This data describes a binding interaction between two proteins.

Sequence of protein 2:
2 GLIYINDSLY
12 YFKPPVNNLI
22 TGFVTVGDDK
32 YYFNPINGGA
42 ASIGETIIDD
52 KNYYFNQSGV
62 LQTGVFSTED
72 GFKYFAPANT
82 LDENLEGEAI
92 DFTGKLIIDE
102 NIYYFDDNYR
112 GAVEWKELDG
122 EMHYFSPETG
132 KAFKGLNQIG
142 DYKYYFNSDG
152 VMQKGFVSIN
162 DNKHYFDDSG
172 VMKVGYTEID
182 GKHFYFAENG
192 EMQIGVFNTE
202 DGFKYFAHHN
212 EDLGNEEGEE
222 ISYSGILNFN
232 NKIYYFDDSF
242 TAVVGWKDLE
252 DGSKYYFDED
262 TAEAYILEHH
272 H

Sequence of protein 1:
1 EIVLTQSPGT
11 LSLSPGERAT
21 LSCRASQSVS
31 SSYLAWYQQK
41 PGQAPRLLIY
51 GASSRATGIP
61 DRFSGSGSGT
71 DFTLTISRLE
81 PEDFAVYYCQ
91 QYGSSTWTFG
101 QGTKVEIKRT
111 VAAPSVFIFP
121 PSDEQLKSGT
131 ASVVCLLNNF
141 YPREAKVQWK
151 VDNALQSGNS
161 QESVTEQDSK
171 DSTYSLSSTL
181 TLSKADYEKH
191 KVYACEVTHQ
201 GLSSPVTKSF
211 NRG

Residue-level contacts at the interface:
Residue N109 in protein 2 interacts with residue Y33 in protein 1 (closest heavy-atom distance 3.5 Å).
Residue R111 in protein 2 is in contact with residue Y33 in protein 1 (closest heavy-atom distance 3.5 Å).
Residue N109 in protein 2 contacts residue S32 in protein 1 (closest heavy-atom distance 3.8 Å).
Residue E70 in protein 2 interacts with residue W97 in protein 1 (closest heavy-atom distance 3.6 Å).
Residue N109 in protein 2 interacts with residue S30 in protein 1 (closest heavy-atom distance 4.8 Å).
Residue E115 in protein 2 is in contact with residue Y50 in protein 1 (closest heavy-atom distance 3.9 Å).
Residue D71 in protein 2 is in contact with residue Y33 in protein 1 (closest heavy-atom distance 3.1 Å).
Residue E70 in protein 2 is in contact with residue Y92 in protein 1 (closest heavy-atom distance 3.3 Å).
Residue E70 in protein 2 is in contact with residue S95 in protein 1 (closest heavy-atom distance 3.4 Å).
Residue D71 in protein 2 contacts residue Y92 in protein 1 (closest heavy-atom distance 3.4 Å).